These two protein chains interact to form a complex.

Contacts between the two chains:
Residue H389 in protein 1 contacts residue F14 in protein 2 (closest heavy-atom distance 4.1 Å).
Residue A273 in protein 1 contacts residue D276 in protein 2 (closest heavy-atom distance 3.9 Å).
Residue A280 in protein 1 interacts with residue F223 in protein 2 (closest heavy-atom distance 4.0 Å).
Residue E225 in protein 1 is in contact with residue K281 in protein 2 (closest heavy-atom distance 4.2 Å).
Residue K281 in protein 1 contacts residue A224 in protein 2 (closest heavy-atom distance 3.7 Å).
Residue D276 in protein 1 contacts residue S270 in protein 2 (closest heavy-atom distance 4.6 Å).
Residue E225 in protein 1 is in contact with residue Y277 in protein 2 (closest heavy-atom distance 4.1 Å).
Residue F223 in protein 1 contacts residue A280 in protein 2 (closest heavy-atom distance 4.0 Å).
Residue D266 in protein 1 contacts residue K279 in protein 2 (closest heavy-atom distance 4.9 Å).
Residue A280 in protein 1 is in contact with residue S270 in protein 2 (closest heavy-atom distance 3.5 Å).
Residue F14 in protein 1 contacts residue I9 in protein 2 (closest heavy-atom distance 4.1 Å).
Residue F223 in protein 1 contacts residue K281 in protein 2 (closest heavy-atom distance 4.0 Å).
Residue Y277 in protein 1 interacts with residue E225 in protein 2 (closest heavy-atom distance 4.1 Å).
Residue F14 in protein 1 is in contact with residue E11 in protein 2 (closest heavy-atom distance 3.9 Å).
Residue P221 in protein 1 interacts with residue R283 in protein 2 (closest heavy-atom distance 4.2 Å).
Residue R283 in protein 1 is in contact with residue R218 in protein 2 (closest heavy-atom distance 3.1 Å).
Residue D13 in protein 1 is in contact with residue V391 in protein 2 (closest heavy-atom distance 3.6 Å).
Residue K281 in protein 1 contacts residue F223 in protein 2 (closest heavy-atom distance 4.0 Å).
Residue F14 in protein 1 is in contact with residue V391 in protein 2 (closest heavy-atom distance 2.7 Å).
Residue A280 in protein 1 interacts with residue A224 in protein 2 (closest heavy-atom distance 4.2 Å).
Residue F14 in protein 1 is in contact with residue H389 in protein 2 (closest heavy-atom distance 4.3 Å).
Residue N219 in protein 1 contacts residue R283 in protein 2 (closest heavy-atom distance 3.6 Å).
Residue S270 in protein 1 is in contact with residue A280 in protein 2 (closest heavy-atom distance 3.5 Å).
Residue Y277 in protein 1 contacts residue Y277 in protein 2 (closest heavy-atom distance 3.5 Å).
Residue V391 in protein 1 contacts residue F14 in protein 2 (closest heavy-atom distance 2.6 Å).
Residue D401 in protein 1 is in contact with residue K285 in protein 2 (closest heavy-atom distance 4.5 Å).
Residue R218 in protein 1 is in contact with residue R283 in protein 2 (closest heavy-atom distance 3.5 Å).
Residue I9 in protein 1 is in contact with residue F14 in protein 2 (closest heavy-atom distance 4.1 Å).
Residue Y277 in protein 1 contacts residue I274 in protein 2 (closest heavy-atom distance 3.7 Å).
Residue M220 in protein 1 contacts residue R283 in protein 2 (closest heavy-atom distance 2.6 Å).
Residue A224 in protein 1 interacts with residue A280 in protein 2 (closest heavy-atom distance 4.2 Å).
Residue D276 in protein 1 interacts with residue A273 in protein 2 (closest heavy-atom distance 3.9 Å).
Residue R283 in protein 1 interacts with residue P221 in protein 2 (closest heavy-atom distance 4.4 Å).
Residue Y277 in protein 1 contacts residue A224 in protein 2 (closest heavy-atom distance 3.5 Å).
Residue A273 in protein 1 interacts with residue Y277 in protein 2 (closest heavy-atom distance 4.2 Å).
Residue A273 in protein 1 is in contact with residue I274 in protein 2 (closest heavy-atom distance 4.9 Å).
Residue K285 in protein 1 is in contact with residue R218 in protein 2 (closest heavy-atom distance 4.8 Å).
Residue K281 in protein 1 is in contact with residue E225 in protein 2 (closest heavy-atom distance 4.3 Å).
Residue R283 in protein 1 interacts with residue M220 in protein 2 (closest heavy-atom distance 2.6 Å).
Residue I9 in protein 1 is in contact with residue D13 in protein 2 (closest heavy-atom distance 4.1 Å).
Residue Y277 in protein 1 contacts residue A273 in protein 2 (closest heavy-atom distance 4.3 Å).
Residue E11 in protein 1 contacts residue F14 in protein 2 (closest heavy-atom distance 4.8 Å).
Residue F14 in protein 1 is in contact with residue F14 in protein 2 (closest heavy-atom distance 3.1 Å).
Residue S270 in protein 1 is in contact with residue D276 in protein 2 (closest heavy-atom distance 4.6 Å).
Residue I274 in protein 1 contacts residue Y277 in protein 2 (closest heavy-atom distance 3.5 Å).
Residue R441 in protein 1 is in contact with residue R441 in protein 2 (closest heavy-atom distance 4.8 Å).
Residue R283 in protein 1 contacts residue F223 in protein 2 (closest heavy-atom distance 3.6 Å).
Residue I274 in protein 1 interacts with residue A273 in protein 2 (closest heavy-atom distance 4.8 Å).
Residue A224 in protein 1 interacts with residue Y277 in protein 2 (closest heavy-atom distance 3.5 Å).
Residue A224 in protein 1 contacts residue K281 in protein 2 (closest heavy-atom distance 3.7 Å).
Residue E11 in protein 1 interacts with residue I9 in protein 2 (closest heavy-atom distance 4.1 Å).
Residue A273 in protein 1 interacts with residue A273 in protein 2 (closest heavy-atom distance 3.3 Å).
Residue I9 in protein 1 contacts residue E11 in protein 2 (closest heavy-atom distance 3.9 Å).
Residue Y277 in protein 1 is in contact with residue A228 in protein 2 (closest heavy-atom distance 3.6 Å).
Residue F223 in protein 1 interacts with residue R283 in protein 2 (closest heavy-atom distance 4.0 Å).
Residue D13 in protein 1 is in contact with residue I9 in protein 2 (closest heavy-atom distance 4.0 Å).
Residue A228 in protein 1 is in contact with residue Y277 in protein 2 (closest heavy-atom distance 3.5 Å).
Residue S270 in protein 1 interacts with residue Y277 in protein 2 (closest heavy-atom distance 4.9 Å).
Residue R283 in protein 1 is in contact with residue N219 in protein 2 (closest heavy-atom distance 3.5 Å).
Residue V391 in protein 1 is in contact with residue D13 in protein 2 (closest heavy-atom distance 3.2 Å).

Sequence of protein 1:
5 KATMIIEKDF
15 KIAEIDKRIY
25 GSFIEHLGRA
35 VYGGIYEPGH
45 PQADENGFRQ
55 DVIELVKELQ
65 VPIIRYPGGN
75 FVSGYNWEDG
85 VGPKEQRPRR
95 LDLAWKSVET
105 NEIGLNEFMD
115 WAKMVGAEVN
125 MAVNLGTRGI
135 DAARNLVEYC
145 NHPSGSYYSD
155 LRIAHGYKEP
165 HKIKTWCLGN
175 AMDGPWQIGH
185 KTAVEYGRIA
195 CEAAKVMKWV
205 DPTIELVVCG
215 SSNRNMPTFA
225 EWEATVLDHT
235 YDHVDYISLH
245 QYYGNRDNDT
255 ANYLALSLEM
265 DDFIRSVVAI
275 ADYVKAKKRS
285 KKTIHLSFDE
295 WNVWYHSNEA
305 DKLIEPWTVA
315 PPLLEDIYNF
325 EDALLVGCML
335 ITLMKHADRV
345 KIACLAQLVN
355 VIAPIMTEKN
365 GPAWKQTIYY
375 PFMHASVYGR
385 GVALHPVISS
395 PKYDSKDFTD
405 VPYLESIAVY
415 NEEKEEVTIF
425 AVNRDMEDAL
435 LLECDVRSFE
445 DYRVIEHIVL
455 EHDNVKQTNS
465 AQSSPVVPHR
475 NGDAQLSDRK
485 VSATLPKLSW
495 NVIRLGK

Sequence of protein 2:
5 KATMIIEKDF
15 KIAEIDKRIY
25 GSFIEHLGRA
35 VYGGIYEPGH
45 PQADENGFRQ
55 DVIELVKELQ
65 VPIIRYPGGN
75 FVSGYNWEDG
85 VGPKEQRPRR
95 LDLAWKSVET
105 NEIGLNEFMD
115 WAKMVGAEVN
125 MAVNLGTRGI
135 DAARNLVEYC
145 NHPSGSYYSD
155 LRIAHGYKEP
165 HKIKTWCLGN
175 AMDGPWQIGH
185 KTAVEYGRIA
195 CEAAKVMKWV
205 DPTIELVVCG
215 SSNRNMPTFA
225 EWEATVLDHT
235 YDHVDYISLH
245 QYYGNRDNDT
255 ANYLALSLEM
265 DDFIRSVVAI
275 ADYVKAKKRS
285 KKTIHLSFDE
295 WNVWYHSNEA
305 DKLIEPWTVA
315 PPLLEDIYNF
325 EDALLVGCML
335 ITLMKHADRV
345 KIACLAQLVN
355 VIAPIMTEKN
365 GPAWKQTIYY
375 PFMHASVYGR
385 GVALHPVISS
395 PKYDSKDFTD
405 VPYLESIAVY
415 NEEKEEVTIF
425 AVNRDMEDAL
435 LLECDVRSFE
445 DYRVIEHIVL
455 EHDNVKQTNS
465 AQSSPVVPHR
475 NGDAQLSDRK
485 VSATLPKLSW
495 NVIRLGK